Sequence of chain A:
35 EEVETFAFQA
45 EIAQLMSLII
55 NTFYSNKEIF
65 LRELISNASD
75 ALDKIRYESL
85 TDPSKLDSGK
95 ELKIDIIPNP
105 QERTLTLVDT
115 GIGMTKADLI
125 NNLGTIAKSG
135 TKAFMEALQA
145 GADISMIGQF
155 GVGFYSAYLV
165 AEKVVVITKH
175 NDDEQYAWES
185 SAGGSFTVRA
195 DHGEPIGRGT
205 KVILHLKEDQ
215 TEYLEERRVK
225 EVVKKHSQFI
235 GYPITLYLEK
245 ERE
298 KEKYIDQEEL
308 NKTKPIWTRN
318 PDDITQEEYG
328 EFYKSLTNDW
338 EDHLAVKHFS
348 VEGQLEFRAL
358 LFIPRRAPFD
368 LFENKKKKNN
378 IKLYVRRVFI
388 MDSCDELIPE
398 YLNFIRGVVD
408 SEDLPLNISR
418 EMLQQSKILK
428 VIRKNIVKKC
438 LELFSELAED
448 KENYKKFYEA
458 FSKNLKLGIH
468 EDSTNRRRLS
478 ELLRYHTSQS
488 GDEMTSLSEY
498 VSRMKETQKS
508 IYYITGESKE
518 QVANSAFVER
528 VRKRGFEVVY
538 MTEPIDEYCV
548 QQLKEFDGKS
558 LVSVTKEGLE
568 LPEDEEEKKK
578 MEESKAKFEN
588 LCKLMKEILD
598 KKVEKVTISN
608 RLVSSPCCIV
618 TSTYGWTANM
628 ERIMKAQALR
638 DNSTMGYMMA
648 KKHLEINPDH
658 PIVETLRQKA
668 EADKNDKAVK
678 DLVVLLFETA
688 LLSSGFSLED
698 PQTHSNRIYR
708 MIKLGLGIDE

Residue-level contacts at the interface:
Residue R707 in chain A interacts with residue R134 in chain B (closest heavy-atom distance 2.9 Å).
Residue R707 in chain A is in contact with residue A135 in chain B (closest heavy-atom distance 3.3 Å).
Residue R704 in chain A contacts residue A135 in chain B (closest heavy-atom distance 4.4 Å).
Residue A675 in chain A contacts residue E133 in chain B (closest heavy-atom distance 3.2 Å).
Residue L711 in chain A contacts residue A135 in chain B (closest heavy-atom distance 4.3 Å).
Residue D716 in chain A contacts residue R97 in chain B (closest heavy-atom distance 3.9 Å).
Residue L711 in chain A contacts residue F132 in chain B (closest heavy-atom distance 4.3 Å).
Residue A675 in chain A is in contact with residue F132 in chain B (closest heavy-atom distance 4.8 Å).
Residue L711 in chain A interacts with residue R134 in chain B (closest heavy-atom distance 4.8 Å).
Residue D678 in chain A is in contact with residue F132 in chain B (closest heavy-atom distance 4.1 Å).
Residue L711 in chain A contacts residue A131 in chain B (closest heavy-atom distance 3.1 Å).
Residue D673 in chain A is in contact with residue E133 in chain B (closest heavy-atom distance 4.5 Å).
Residue K674 in chain A is in contact with residue R134 in chain B (closest heavy-atom distance 4.5 Å).
Residue L679 in chain A is in contact with residue F132 in chain B (closest heavy-atom distance 3.6 Å).
Residue K674 in chain A is in contact with residue E133 in chain B (closest heavy-atom distance 2.9 Å).
Residue D678 in chain A is in contact with residue A135 in chain B (closest heavy-atom distance 2.8 Å).

Sequence of chain B:
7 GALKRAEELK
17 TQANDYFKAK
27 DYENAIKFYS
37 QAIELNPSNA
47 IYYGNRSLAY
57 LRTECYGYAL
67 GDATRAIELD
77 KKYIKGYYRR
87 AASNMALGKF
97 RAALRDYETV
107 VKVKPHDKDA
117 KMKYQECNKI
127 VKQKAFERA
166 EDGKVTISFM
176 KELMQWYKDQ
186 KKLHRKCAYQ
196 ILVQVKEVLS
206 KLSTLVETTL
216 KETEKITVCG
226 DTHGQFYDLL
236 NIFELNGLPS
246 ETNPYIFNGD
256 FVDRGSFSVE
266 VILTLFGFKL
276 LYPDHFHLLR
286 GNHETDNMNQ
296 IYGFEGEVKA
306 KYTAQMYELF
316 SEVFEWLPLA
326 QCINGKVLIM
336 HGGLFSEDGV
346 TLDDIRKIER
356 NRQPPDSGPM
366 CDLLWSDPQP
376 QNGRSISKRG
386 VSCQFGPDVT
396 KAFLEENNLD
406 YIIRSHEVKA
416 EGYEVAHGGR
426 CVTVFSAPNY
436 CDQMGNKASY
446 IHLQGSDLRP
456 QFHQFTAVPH

The following describes two proteins that form a bound complex.